The following describes two proteins that form a bound complex.

Contacts between the two chains:
Residue I746 in protein 2 is in contact with residue N165 in protein 1 (closest heavy-atom distance 3.1 Å).
Residue Q524 in protein 2 is in contact with residue N76 in protein 1 (closest heavy-atom distance 3.1 Å).
Residue R634 in protein 2 contacts residue N27 in protein 1 (closest heavy-atom distance 2.9 Å).
Residue D48 in protein 2 is in contact with residue R11 in protein 1 (closest heavy-atom distance 3.0 Å).
Residue N737 in protein 2 contacts residue Y163 in protein 1 (closest heavy-atom distance 3.3 Å).
Residue E738 in protein 2 contacts residue Y164 in protein 1 (closest heavy-atom distance 3.2 Å).
Residue D330 in protein 2 contacts residue K20 in protein 1 (closest heavy-atom distance 3.3 Å).
Residue R634 in protein 2 interacts with residue N69 in protein 1 (closest heavy-atom distance 3.5 Å).
Residue N857 in protein 2 contacts residue V68 in protein 1 (closest heavy-atom distance 3.5 Å).
Residue N332 in protein 2 is in contact with residue E15 in protein 1 (closest heavy-atom distance 3.3 Å).
Residue I746 in protein 2 is in contact with residue E70 in protein 1 (closest heavy-atom distance 3.5 Å).
Residue F855 in protein 2 contacts residue Q67 in protein 1 (closest heavy-atom distance 3.3 Å).
Residue P226 in protein 2 interacts with residue Q45 in protein 1 (closest heavy-atom distance 3.4 Å).
Residue N857 in protein 2 interacts with residue E70 in protein 1 (closest heavy-atom distance 3.2 Å).
Residue N329 in protein 2 contacts residue Q66 in protein 1 (closest heavy-atom distance 3.4 Å).
Residue Y245 in protein 2 contacts residue P22 in protein 1 (closest heavy-atom distance 3.3 Å).
Residue N745 in protein 2 interacts with residue N76 in protein 1 (closest heavy-atom distance 3.3 Å).
Residue L742 in protein 2 is in contact with residue N76 in protein 1 (closest heavy-atom distance 3.3 Å).
Residue L246 in protein 2 interacts with residue L25 in protein 1 (closest heavy-atom distance 3.3 Å).
Residue E429 in protein 2 interacts with residue N155 in protein 1 (closest heavy-atom distance 3.5 Å).
Residue T44 in protein 2 contacts residue R17 in protein 1 (closest heavy-atom distance 3.0 Å).
Residue N737 in protein 2 contacts residue N165 in protein 1 (closest heavy-atom distance 2.8 Å).
Residue N47 in protein 2 is in contact with residue V8 in protein 1 (closest heavy-atom distance 3.4 Å).
Residue G736 in protein 2 is in contact with residue N165 in protein 1 (closest heavy-atom distance 3.1 Å).
Residue K339 in protein 2 interacts with residue E15 in protein 1 (closest heavy-atom distance 3.4 Å).
Residue W46 in protein 2 interacts with residue R17 in protein 1 (closest heavy-atom distance 2.8 Å).
Residue E620 in protein 2 contacts residue S30 in protein 1 (closest heavy-atom distance 2.7 Å).
Residue N47 in protein 2 is in contact with residue R11 in protein 1 (closest heavy-atom distance 3.3 Å).
Residue W46 in protein 2 is in contact with residue R11 in protein 1 (closest heavy-atom distance 3.5 Å).
Residue K339 in protein 2 is in contact with residue N109 in protein 1 (closest heavy-atom distance 3.2 Å).
Residue N737 in protein 2 is in contact with residue Y164 in protein 1 (closest heavy-atom distance 3.5 Å).
Residue W46 in protein 2 is in contact with residue G9 in protein 1 (closest heavy-atom distance 3.4 Å).
Residue N737 in protein 2 is in contact with residue Q166 in protein 1 (closest heavy-atom distance 3.4 Å).
Residue N47 in protein 2 is in contact with residue S10 in protein 1 (closest heavy-atom distance 3.4 Å).
Residue I334 in protein 2 contacts residue R11 in protein 1 (closest heavy-atom distance 3.3 Å).
Residue N47 in protein 2 is in contact with residue G9 in protein 1 (closest heavy-atom distance 2.8 Å).
Residue T765 in protein 2 contacts residue Q108 in protein 1 (closest heavy-atom distance 3.4 Å).
Residue R858 in protein 2 is in contact with residue N69 in protein 1 (closest heavy-atom distance 1.9 Å).
Residue R634 in protein 2 is in contact with residue L25 in protein 1 (closest heavy-atom distance 3.1 Å).
Residue M45 in protein 2 is in contact with residue R11 in protein 1 (closest heavy-atom distance 2.8 Å).
Residue N745 in protein 2 contacts residue E70 in protein 1 (closest heavy-atom distance 3.3 Å).
Residue N332 in protein 2 is in contact with residue T16 in protein 1 (closest heavy-atom distance 3.5 Å).
Residue R858 in protein 2 is in contact with residue P24 in protein 1 (closest heavy-atom distance 3.2 Å).
Residue S504 in protein 2 is in contact with residue N155 in protein 1 (closest heavy-atom distance 3.4 Å).
Residue N737 in protein 2 interacts with residue G156 in protein 1 (closest heavy-atom distance 3.2 Å).
Residue N332 in protein 2 contacts residue R11 in protein 1 (closest heavy-atom distance 2.9 Å).
Residue E620 in protein 2 is in contact with residue L32 in protein 1 (closest heavy-atom distance 3.0 Å).
Residue D48 in protein 2 is in contact with residue R17 in protein 1 (closest heavy-atom distance 3.1 Å).
Residue R858 in protein 2 contacts residue V68 in protein 1 (closest heavy-atom distance 3.0 Å).
Residue E620 in protein 2 contacts residue T31 in protein 1 (closest heavy-atom distance 3.3 Å).
Residue E71 in protein 2 is in contact with residue P48 in protein 1 (closest heavy-atom distance 2.7 Å).
Residue N737 in protein 2 is in contact with residue A162 in protein 1 (closest heavy-atom distance 3.2 Å).
Residue N857 in protein 2 is in contact with residue Q67 in protein 1 (closest heavy-atom distance 3.4 Å).
Residue E738 in protein 2 contacts residue G156 in protein 1 (closest heavy-atom distance 3.5 Å).
Residue K338 in protein 2 is in contact with residue N109 in protein 1 (closest heavy-atom distance 3.3 Å).
Residue R735 in protein 2 interacts with residue N155 in protein 1 (closest heavy-atom distance 3.1 Å).
Residue W762 in protein 2 contacts residue N110 in protein 1 (closest heavy-atom distance 3.4 Å).
Residue W762 in protein 2 interacts with residue N109 in protein 1 (closest heavy-atom distance 3.3 Å).
Residue N745 in protein 2 contacts residue Q71 in protein 1 (closest heavy-atom distance 3.0 Å).
Residue M45 in protein 2 interacts with residue S10 in protein 1 (closest heavy-atom distance 3.2 Å).

Sequence of protein 1:
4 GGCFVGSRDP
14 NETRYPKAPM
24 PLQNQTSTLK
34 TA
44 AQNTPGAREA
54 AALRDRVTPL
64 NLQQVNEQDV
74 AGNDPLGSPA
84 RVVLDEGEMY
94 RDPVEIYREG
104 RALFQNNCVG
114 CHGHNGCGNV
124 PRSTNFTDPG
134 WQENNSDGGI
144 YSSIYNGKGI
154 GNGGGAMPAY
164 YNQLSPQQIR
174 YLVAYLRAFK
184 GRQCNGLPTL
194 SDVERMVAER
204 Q

Sequence of protein 2:
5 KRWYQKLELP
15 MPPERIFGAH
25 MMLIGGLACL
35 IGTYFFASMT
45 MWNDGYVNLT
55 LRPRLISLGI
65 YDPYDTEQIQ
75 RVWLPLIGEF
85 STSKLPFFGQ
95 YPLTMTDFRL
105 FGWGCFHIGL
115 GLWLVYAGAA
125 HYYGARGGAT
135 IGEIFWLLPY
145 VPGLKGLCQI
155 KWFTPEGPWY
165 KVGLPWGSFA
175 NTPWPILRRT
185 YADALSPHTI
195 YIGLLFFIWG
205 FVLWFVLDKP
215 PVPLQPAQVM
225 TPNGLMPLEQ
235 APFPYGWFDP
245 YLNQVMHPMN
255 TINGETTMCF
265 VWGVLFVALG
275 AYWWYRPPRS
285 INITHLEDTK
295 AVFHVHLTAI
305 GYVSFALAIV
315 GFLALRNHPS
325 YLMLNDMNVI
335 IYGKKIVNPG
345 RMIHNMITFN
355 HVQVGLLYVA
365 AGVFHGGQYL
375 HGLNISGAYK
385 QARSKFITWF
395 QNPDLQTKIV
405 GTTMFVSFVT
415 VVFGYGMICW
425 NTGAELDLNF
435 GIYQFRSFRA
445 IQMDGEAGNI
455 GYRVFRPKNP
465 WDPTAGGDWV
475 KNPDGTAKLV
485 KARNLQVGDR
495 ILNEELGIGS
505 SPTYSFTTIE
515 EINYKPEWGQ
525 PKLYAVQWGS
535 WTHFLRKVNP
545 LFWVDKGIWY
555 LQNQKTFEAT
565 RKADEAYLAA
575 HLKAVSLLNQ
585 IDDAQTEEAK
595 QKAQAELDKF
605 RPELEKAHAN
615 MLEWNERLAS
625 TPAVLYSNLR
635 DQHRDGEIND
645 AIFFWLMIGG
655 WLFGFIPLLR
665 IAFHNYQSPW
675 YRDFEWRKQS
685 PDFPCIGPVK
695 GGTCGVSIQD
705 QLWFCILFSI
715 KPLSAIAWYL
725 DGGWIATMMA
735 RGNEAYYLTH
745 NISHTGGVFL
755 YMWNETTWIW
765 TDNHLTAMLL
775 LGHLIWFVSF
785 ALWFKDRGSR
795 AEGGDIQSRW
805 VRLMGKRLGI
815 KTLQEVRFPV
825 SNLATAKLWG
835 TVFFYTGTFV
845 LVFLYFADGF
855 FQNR